This data describes a binding interaction between two proteins.

Interface contacts:
Residue D244 in chain B interacts with residue A3 in chain A (closest heavy-atom distance 3.9 Å).
Residue S133 in chain B contacts residue R8 in chain A (closest heavy-atom distance 3.0 Å).
Residue E206 in chain B interacts with residue R9 in chain A (closest heavy-atom distance 3.5 Å).
Residue T204 in chain B is in contact with residue R9 in chain A (closest heavy-atom distance 3.7 Å).
Residue A243 in chain B contacts residue A3 in chain A (closest heavy-atom distance 3.2 Å).
Residue Y250 in chain B is in contact with residue I15 in chain A (closest heavy-atom distance 3.9 Å).
Residue G55 in chain B interacts with residue Q10 in chain A (closest heavy-atom distance 4.4 Å).
Residue F242 in chain B interacts with residue R5 in chain A (closest heavy-atom distance 3.4 Å).
Residue E233 in chain B interacts with residue R9 in chain A (closest heavy-atom distance 2.9 Å).
Residue S56 in chain B contacts residue Q10 in chain A (closest heavy-atom distance 2.6 Å).
Residue T204 in chain B interacts with residue Q10 in chain A (closest heavy-atom distance 3.9 Å).
Residue L208 in chain B is in contact with residue I12 in chain A (closest heavy-atom distance 4.3 Å).
Residue E173 in chain B is in contact with residue R8 in chain A (closest heavy-atom distance 3.6 Å).
Residue I213 in chain B contacts residue I15 in chain A (closest heavy-atom distance 4.2 Å).
Residue E206 in chain B interacts with residue R5 in chain A (closest heavy-atom distance 2.8 Å).
Residue F190 in chain B is in contact with residue H13 in chain A (closest heavy-atom distance 3.6 Å).
Residue S56 in chain B is in contact with residue H13 in chain A (closest heavy-atom distance 3.4 Å).
Residue F242 in chain B contacts residue A3 in chain A (closest heavy-atom distance 3.4 Å).
Residue P172 in chain B contacts residue R9 in chain A (closest heavy-atom distance 3.5 Å).
Residue Q87 in chain B contacts residue H13 in chain A (closest heavy-atom distance 3.0 Å).
Residue E173 in chain B contacts residue G7 in chain A (closest heavy-atom distance 4.3 Å).
Residue F190 in chain B interacts with residue I12 in chain A (closest heavy-atom distance 3.4 Å).
Residue K171 in chain B interacts with residue A11 in chain A (closest heavy-atom distance 3.9 Å).
Residue L201 in chain B contacts residue I15 in chain A (closest heavy-atom distance 3.9 Å).
Residue K171 in chain B interacts with residue R9 in chain A (closest heavy-atom distance 2.8 Å).
Residue F242 in chain B contacts residue G4 in chain A (closest heavy-atom distance 3.4 Å).
Residue F132 in chain B contacts residue T6 in chain A (closest heavy-atom distance 3.4 Å).
Residue F132 in chain B is in contact with residue R8 in chain A (closest heavy-atom distance 3.5 Å).
Residue F190 in chain B contacts residue A11 in chain A (closest heavy-atom distance 3.3 Å).
Residue G203 in chain B interacts with residue I12 in chain A (closest heavy-atom distance 2.7 Å).
Residue K171 in chain B interacts with residue Q10 in chain A (closest heavy-atom distance 4.2 Å).
Residue L201 in chain B interacts with residue D14 in chain A (closest heavy-atom distance 3.3 Å).
Residue P205 in chain B contacts residue Q10 in chain A (closest heavy-atom distance 3.8 Å).
Residue Y207 in chain B contacts residue R9 in chain A (closest heavy-atom distance 4.0 Å).
Residue P205 in chain B interacts with residue I12 in chain A (closest heavy-atom distance 4.0 Å).
Residue L201 in chain B contacts residue H13 in chain A (closest heavy-atom distance 3.1 Å).
Residue A243 in chain B is in contact with residue R5 in chain A (closest heavy-atom distance 3.6 Å).
Residue L208 in chain B contacts residue I15 in chain A (closest heavy-atom distance 4.0 Å).
Residue I249 in chain B is in contact with residue R5 in chain A (closest heavy-atom distance 4.0 Å).
Residue F57 in chain B interacts with residue H13 in chain A (closest heavy-atom distance 4.1 Å).
Residue F242 in chain B interacts with residue T6 in chain A (closest heavy-atom distance 4.3 Å).
Residue A243 in chain B is in contact with residue G4 in chain A (closest heavy-atom distance 3.6 Å).
Residue R136 in chain B contacts residue R9 in chain A (closest heavy-atom distance 3.7 Å).
Residue L201 in chain B interacts with residue I12 in chain A (closest heavy-atom distance 4.1 Å).
Residue P246 in chain B interacts with residue R5 in chain A (closest heavy-atom distance 4.2 Å).
Residue Y250 in chain B interacts with residue I12 in chain A (closest heavy-atom distance 4.2 Å).
Residue G203 in chain B contacts residue A11 in chain A (closest heavy-atom distance 3.2 Å).
Residue E130 in chain B interacts with residue R8 in chain A (closest heavy-atom distance 2.8 Å).
Residue R136 in chain B contacts residue T6 in chain A (closest heavy-atom distance 2.9 Å).
Residue P239 in chain B is in contact with residue R9 in chain A (closest heavy-atom distance 3.9 Å).
Residue D331 in chain B is in contact with residue R8 in chain A (closest heavy-atom distance 2.9 Å).
Residue P205 in chain B is in contact with residue R5 in chain A (closest heavy-atom distance 3.7 Å).
Residue E173 in chain B interacts with residue R9 in chain A (closest heavy-atom distance 2.8 Å).
Residue D244 in chain B contacts residue R5 in chain A (closest heavy-atom distance 3.5 Å).
Residue T204 in chain B interacts with residue A11 in chain A (closest heavy-atom distance 3.6 Å).
Residue F132 in chain B interacts with residue R9 in chain A (closest heavy-atom distance 4.0 Å).
Residue D244 in chain B is in contact with residue G4 in chain A (closest heavy-atom distance 3.5 Å).
Residue C202 in chain B is in contact with residue I12 in chain A (closest heavy-atom distance 3.4 Å).
Residue F132 in chain B is in contact with residue G7 in chain A (closest heavy-atom distance 3.5 Å).
Residue Y333 in chain B contacts residue R8 in chain A (closest heavy-atom distance 3.2 Å).

Sequence of chain A:
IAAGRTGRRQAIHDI

Sequence of chain B:
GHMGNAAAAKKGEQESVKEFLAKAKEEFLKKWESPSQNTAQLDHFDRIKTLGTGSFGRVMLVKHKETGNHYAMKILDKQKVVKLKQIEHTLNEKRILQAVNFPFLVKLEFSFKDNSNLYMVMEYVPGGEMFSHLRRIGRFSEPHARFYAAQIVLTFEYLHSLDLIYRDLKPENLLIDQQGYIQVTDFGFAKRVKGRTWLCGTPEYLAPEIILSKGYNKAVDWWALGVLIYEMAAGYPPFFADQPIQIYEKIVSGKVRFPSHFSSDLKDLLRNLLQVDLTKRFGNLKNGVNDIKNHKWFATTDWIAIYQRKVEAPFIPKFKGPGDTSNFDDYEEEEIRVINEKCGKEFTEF